Contacts between the two chains:
Residue I29 in chain A contacts residue K59 in chain B (closest heavy-atom distance 4.3 Å).
Residue K59 in chain A interacts with residue H28 in chain B (closest heavy-atom distance 3.7 Å).
Residue I61 in chain A is in contact with residue Y62 in chain B (closest heavy-atom distance 3.1 Å).
Residue K59 in chain A interacts with residue Y62 in chain B (closest heavy-atom distance 3.4 Å).
Residue H14 in chain A is in contact with residue H14 in chain B (closest heavy-atom distance 3.3 Å).
Residue Y62 in chain A is in contact with residue N60 in chain B (closest heavy-atom distance 3.6 Å).
Residue H28 in chain A is in contact with residue N60 in chain B (closest heavy-atom distance 3.5 Å).
Residue Y62 in chain A contacts residue Y62 in chain B (closest heavy-atom distance 3.7 Å).
Residue N60 in chain A interacts with residue Y62 in chain B (closest heavy-atom distance 3.5 Å).
Residue H28 in chain A contacts residue K59 in chain B (closest heavy-atom distance 4.5 Å).
Residue N60 in chain A is in contact with residue H28 in chain B (closest heavy-atom distance 4.0 Å).
Residue Y62 in chain A interacts with residue K59 in chain B (closest heavy-atom distance 2.9 Å).
Residue Y62 in chain A is in contact with residue I61 in chain B (closest heavy-atom distance 3.0 Å).
Residue I61 in chain A interacts with residue I61 in chain B (closest heavy-atom distance 3.5 Å).

The following describes two proteins that form a bound complex.

Sequence of chain B:
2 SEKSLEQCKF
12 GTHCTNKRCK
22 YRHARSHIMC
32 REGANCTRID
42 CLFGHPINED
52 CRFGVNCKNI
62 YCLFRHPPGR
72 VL

Sequence of chain A:
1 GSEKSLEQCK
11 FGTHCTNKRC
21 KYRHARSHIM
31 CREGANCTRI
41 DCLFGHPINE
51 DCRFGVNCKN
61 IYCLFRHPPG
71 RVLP